Contacts between the two chains:
Residue L18 in protein 2 is in contact with residue E6 in protein 1 (closest heavy-atom distance 3.4 Å).
Residue D129 in protein 2 interacts with residue I77 in protein 1 (closest heavy-atom distance 3.6 Å).
Residue L18 in protein 2 contacts residue S3 in protein 1 (closest heavy-atom distance 4.4 Å).
Residue L18 in protein 2 interacts with residue T4 in protein 1 (closest heavy-atom distance 4.7 Å).

Sequence of protein 2:
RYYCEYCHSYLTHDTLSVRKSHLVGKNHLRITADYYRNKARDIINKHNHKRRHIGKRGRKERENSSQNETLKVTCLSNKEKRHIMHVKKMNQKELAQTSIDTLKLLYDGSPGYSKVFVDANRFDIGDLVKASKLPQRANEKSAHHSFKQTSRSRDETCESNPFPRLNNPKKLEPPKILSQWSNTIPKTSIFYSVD

These two protein chains interact to form a complex.

Sequence of protein 1:
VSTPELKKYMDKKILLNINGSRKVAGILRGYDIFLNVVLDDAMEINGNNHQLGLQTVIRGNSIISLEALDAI